Interface contacts:
Residue D515 in protein 2 is in contact with residue G104 in protein 1 (closest heavy-atom distance 3.8 Å).
Residue R554 in protein 2 is in contact with residue A105 in protein 1 (closest heavy-atom distance 3.5 Å).
Residue T546 in protein 2 interacts with residue I51 in protein 1 (closest heavy-atom distance 4.0 Å).
Residue L553 in protein 2 interacts with residue I79 in protein 1 (closest heavy-atom distance 4.0 Å).
Residue P514 in protein 2 is in contact with residue R136 in protein 1 (closest heavy-atom distance 3.6 Å).
Residue L547 in protein 2 interacts with residue A101 in protein 1 (closest heavy-atom distance 3.7 Å).
Residue R522 in protein 2 interacts with residue D97 in protein 1 (closest heavy-atom distance 3.2 Å).
Residue V557 in protein 2 is in contact with residue K84 in protein 1 (closest heavy-atom distance 3.7 Å).
Residue S560 in protein 2 contacts residue K81 in protein 1 (closest heavy-atom distance 4.0 Å).
Residue L542 in protein 2 contacts residue G50 in protein 1 (closest heavy-atom distance 3.8 Å).
Residue I521 in protein 2 is in contact with residue D94 in protein 1 (closest heavy-atom distance 4.0 Å).
Residue N531 in protein 2 interacts with residue L46 in protein 1 (closest heavy-atom distance 3.5 Å).
Residue R538 in protein 2 interacts with residue A48 in protein 1 (closest heavy-atom distance 2.9 Å).
Residue L553 in protein 2 contacts residue I61 in protein 1 (closest heavy-atom distance 3.9 Å).
Residue I521 in protein 2 contacts residue A128 in protein 1 (closest heavy-atom distance 4.0 Å).
Residue T546 in protein 2 contacts residue F102 in protein 1 (closest heavy-atom distance 3.6 Å).
Residue L553 in protein 2 is in contact with residue I53 in protein 1 (closest heavy-atom distance 3.8 Å).
Residue D515 in protein 2 interacts with residue A101 in protein 1 (closest heavy-atom distance 3.8 Å).
Residue I521 in protein 2 contacts residue P96 in protein 1 (closest heavy-atom distance 3.7 Å).
Residue T546 in protein 2 is in contact with residue D98 in protein 1 (closest heavy-atom distance 3.2 Å).
Residue I521 in protein 2 interacts with residue W95 in protein 1 (closest heavy-atom distance 3.7 Å).
Residue M543 in protein 2 interacts with residue A101 in protein 1 (closest heavy-atom distance 3.7 Å).
Residue L542 in protein 2 interacts with residue R45 in protein 1 (closest heavy-atom distance 4.0 Å).
Residue A517 in protein 2 contacts residue S135 in protein 1 (closest heavy-atom distance 4.0 Å).
Residue I521 in protein 2 is in contact with residue R42 in protein 1 (closest heavy-atom distance 3.4 Å).
Residue I519 in protein 2 interacts with residue T131 in protein 1 (closest heavy-atom distance 3.8 Å).
Residue M543 in protein 2 contacts residue D97 in protein 1 (closest heavy-atom distance 4.0 Å).
Residue R561 in protein 2 interacts with residue P58 in protein 1 (closest heavy-atom distance 3.0 Å).
Residue R554 in protein 2 contacts residue D107 in protein 1 (closest heavy-atom distance 3.6 Å).
Residue V557 in protein 2 is in contact with residue K81 in protein 1 (closest heavy-atom distance 3.3 Å).
Residue D515 in protein 2 interacts with residue R136 in protein 1 (closest heavy-atom distance 2.5 Å).
Residue L547 in protein 2 contacts residue A105 in protein 1 (closest heavy-atom distance 3.8 Å).
Residue R522 in protein 2 interacts with residue W95 in protein 1 (closest heavy-atom distance 4.0 Å).
Residue I519 in protein 2 contacts residue S135 in protein 1 (closest heavy-atom distance 3.7 Å).
Residue R538 in protein 2 interacts with residue L46 in protein 1 (closest heavy-atom distance 3.7 Å).
Residue I521 in protein 2 interacts with residue D97 in protein 1 (closest heavy-atom distance 3.4 Å).
Residue L553 in protein 2 contacts residue F102 in protein 1 (closest heavy-atom distance 3.9 Å).
Residue M543 in protein 2 interacts with residue R45 in protein 1 (closest heavy-atom distance 3.7 Å).
Residue V557 in protein 2 interacts with residue I61 in protein 1 (closest heavy-atom distance 3.8 Å).
Residue R522 in protein 2 contacts residue R45 in protein 1 (closest heavy-atom distance 3.6 Å).
Residue G550 in protein 2 is in contact with residue S106 in protein 1 (closest heavy-atom distance 3.2 Å).
Residue A517 in protein 2 contacts residue R136 in protein 1 (closest heavy-atom distance 3.7 Å).
Residue L542 in protein 2 is in contact with residue K49 in protein 1 (closest heavy-atom distance 3.8 Å).
Residue I519 in protein 2 is in contact with residue I132 in protein 1 (closest heavy-atom distance 4.0 Å).
Residue R554 in protein 2 interacts with residue S106 in protein 1 (closest heavy-atom distance 3.8 Å).
Residue G550 in protein 2 contacts residue F102 in protein 1 (closest heavy-atom distance 3.9 Å).
Residue G520 in protein 2 is in contact with residue D97 in protein 1 (closest heavy-atom distance 3.4 Å).
Residue M543 in protein 2 contacts residue D98 in protein 1 (closest heavy-atom distance 3.2 Å).
Residue S549 in protein 2 contacts residue F102 in protein 1 (closest heavy-atom distance 3.9 Å).
Residue L542 in protein 2 is in contact with residue A48 in protein 1 (closest heavy-atom distance 3.4 Å).
Residue G550 in protein 2 contacts residue A105 in protein 1 (closest heavy-atom distance 3.0 Å).
Residue R538 in protein 2 is in contact with residue R45 in protein 1 (closest heavy-atom distance 3.6 Å).
Residue G520 in protein 2 interacts with residue I132 in protein 1 (closest heavy-atom distance 3.9 Å).
Residue L525 in protein 2 interacts with residue R45 in protein 1 (closest heavy-atom distance 3.7 Å).
Residue L553 in protein 2 contacts residue S106 in protein 1 (closest heavy-atom distance 3.8 Å).
Residue D515 in protein 2 interacts with residue A105 in protein 1 (closest heavy-atom distance 4.0 Å).
Residue R561 in protein 2 contacts residue N243 in protein 1 (closest heavy-atom distance 4.0 Å).
Residue R561 in protein 2 contacts residue K81 in protein 1 (closest heavy-atom distance 3.8 Å).
Residue R551 in protein 2 interacts with residue A105 in protein 1 (closest heavy-atom distance 3.4 Å).
Residue D539 in protein 2 is in contact with residue R45 in protein 1 (closest heavy-atom distance 3.2 Å).

The following describes two proteins that form a bound complex.

Sequence of protein 1:
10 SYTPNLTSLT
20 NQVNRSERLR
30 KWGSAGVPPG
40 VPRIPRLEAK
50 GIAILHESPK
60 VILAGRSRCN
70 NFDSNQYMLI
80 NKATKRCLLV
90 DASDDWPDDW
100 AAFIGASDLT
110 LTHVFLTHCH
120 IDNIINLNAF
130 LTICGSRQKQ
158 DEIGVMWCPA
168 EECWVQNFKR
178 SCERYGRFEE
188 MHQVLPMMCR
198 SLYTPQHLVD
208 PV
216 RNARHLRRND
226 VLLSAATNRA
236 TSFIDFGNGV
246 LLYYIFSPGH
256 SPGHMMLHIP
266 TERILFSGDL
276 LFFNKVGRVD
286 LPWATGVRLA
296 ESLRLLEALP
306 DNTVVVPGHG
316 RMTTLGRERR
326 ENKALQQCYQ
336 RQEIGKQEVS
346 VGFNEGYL

Sequence of protein 2:
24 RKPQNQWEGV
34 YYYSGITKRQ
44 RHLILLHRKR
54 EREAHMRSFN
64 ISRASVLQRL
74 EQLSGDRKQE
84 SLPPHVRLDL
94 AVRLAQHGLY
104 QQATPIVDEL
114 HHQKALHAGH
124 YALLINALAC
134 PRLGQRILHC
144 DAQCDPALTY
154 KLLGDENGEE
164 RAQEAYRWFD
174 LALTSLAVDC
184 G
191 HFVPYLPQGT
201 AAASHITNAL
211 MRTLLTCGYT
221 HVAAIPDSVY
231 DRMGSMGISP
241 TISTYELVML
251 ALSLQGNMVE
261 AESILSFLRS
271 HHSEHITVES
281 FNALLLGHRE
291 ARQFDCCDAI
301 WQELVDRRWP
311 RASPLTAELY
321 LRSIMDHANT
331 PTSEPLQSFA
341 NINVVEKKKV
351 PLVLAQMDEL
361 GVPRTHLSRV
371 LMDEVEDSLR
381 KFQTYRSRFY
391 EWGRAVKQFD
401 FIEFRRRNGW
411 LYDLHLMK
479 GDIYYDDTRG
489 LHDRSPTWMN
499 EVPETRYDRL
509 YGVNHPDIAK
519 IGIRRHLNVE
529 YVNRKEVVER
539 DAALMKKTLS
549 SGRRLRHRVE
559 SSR